Sequence of the second protein:
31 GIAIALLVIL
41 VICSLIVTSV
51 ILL

Sequence of the first protein:
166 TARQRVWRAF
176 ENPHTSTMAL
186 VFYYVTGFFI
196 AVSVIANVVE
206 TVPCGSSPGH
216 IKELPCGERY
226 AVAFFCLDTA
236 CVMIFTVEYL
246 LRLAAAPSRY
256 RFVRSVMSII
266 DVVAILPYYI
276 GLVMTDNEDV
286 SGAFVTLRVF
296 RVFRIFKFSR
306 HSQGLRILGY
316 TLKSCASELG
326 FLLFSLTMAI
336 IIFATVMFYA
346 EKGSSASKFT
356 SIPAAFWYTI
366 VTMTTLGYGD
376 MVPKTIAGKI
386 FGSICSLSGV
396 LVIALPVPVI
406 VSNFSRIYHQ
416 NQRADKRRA

Interface contacts:
Residue L185 in the first protein is in contact with residue A35 in the second protein (closest heavy-atom distance 5.0 Å).
Residue V190 in the first protein is in contact with residue A35 in the second protein (closest heavy-atom distance 3.9 Å).
Residue V190 in the first protein interacts with residue I39 in the second protein (closest heavy-atom distance 4.0 Å).
Residue Y189 in the first protein interacts with residue I39 in the second protein (closest heavy-atom distance 4.3 Å).
Residue Y189 in the first protein contacts residue A35 in the second protein (closest heavy-atom distance 3.7 Å).
Residue V186 in the first protein is in contact with residue G31 in the second protein (closest heavy-atom distance 3.2 Å).
Residue Y189 in the first protein interacts with residue G31 in the second protein (closest heavy-atom distance 4.5 Å).
Residue F193 in the first protein is in contact with residue I39 in the second protein (closest heavy-atom distance 3.5 Å).
Residue F194 in the first protein is in contact with residue I39 in the second protein (closest heavy-atom distance 4.6 Å).
Residue A235 in the first protein contacts residue I46 in the second protein (closest heavy-atom distance 3.6 Å).
Residue V186 in the first protein interacts with residue I34 in the second protein (closest heavy-atom distance 3.7 Å).
Residue C231 in the first protein interacts with residue S49 in the second protein (closest heavy-atom distance 3.6 Å).
Residue V190 in the first protein interacts with residue V38 in the second protein (closest heavy-atom distance 4.0 Å).
Residue C231 in the first protein is in contact with residue I46 in the second protein (closest heavy-atom distance 4.4 Å).
Residue T182 in the first protein contacts residue I34 in the second protein (closest heavy-atom distance 4.0 Å).
Residue Y189 in the first protein is in contact with residue I32 in the second protein (closest heavy-atom distance 4.2 Å).
Residue T182 in the first protein is in contact with residue G31 in the second protein (closest heavy-atom distance 4.3 Å).
Residue I239 in the first protein interacts with residue I42 in the second protein (closest heavy-atom distance 4.2 Å).
Residue F194 in the first protein contacts residue I42 in the second protein (closest heavy-atom distance 3.5 Å).
Residue C231 in the first protein is in contact with residue V50 in the second protein (closest heavy-atom distance 3.6 Å).
Residue V227 in the first protein contacts residue V50 in the second protein (closest heavy-atom distance 4.5 Å).
Residue C231 in the first protein interacts with residue L53 in the second protein (closest heavy-atom distance 4.2 Å).
Residue F193 in the first protein interacts with residue C43 in the second protein (closest heavy-atom distance 4.0 Å).
Residue L185 in the first protein interacts with residue G31 in the second protein (closest heavy-atom distance 4.8 Å).
Residue F194 in the first protein interacts with residue C43 in the second protein (closest heavy-atom distance 4.7 Å).
Residue V227 in the first protein is in contact with residue L53 in the second protein (closest heavy-atom distance 3.8 Å).
Residue V190 in the first protein is in contact with residue I42 in the second protein (closest heavy-atom distance 4.8 Å).
Residue L232 in the first protein interacts with residue I46 in the second protein (closest heavy-atom distance 4.2 Å).
Residue A228 in the first protein interacts with residue V50 in the second protein (closest heavy-atom distance 3.8 Å).
Residue V186 in the first protein contacts residue A35 in the second protein (closest heavy-atom distance 3.8 Å).
Residue F194 in the first protein is in contact with residue I46 in the second protein (closest heavy-atom distance 4.0 Å).

This data describes a binding interaction between two proteins.